This data describes a binding interaction between two proteins.

Sequence of chain A:
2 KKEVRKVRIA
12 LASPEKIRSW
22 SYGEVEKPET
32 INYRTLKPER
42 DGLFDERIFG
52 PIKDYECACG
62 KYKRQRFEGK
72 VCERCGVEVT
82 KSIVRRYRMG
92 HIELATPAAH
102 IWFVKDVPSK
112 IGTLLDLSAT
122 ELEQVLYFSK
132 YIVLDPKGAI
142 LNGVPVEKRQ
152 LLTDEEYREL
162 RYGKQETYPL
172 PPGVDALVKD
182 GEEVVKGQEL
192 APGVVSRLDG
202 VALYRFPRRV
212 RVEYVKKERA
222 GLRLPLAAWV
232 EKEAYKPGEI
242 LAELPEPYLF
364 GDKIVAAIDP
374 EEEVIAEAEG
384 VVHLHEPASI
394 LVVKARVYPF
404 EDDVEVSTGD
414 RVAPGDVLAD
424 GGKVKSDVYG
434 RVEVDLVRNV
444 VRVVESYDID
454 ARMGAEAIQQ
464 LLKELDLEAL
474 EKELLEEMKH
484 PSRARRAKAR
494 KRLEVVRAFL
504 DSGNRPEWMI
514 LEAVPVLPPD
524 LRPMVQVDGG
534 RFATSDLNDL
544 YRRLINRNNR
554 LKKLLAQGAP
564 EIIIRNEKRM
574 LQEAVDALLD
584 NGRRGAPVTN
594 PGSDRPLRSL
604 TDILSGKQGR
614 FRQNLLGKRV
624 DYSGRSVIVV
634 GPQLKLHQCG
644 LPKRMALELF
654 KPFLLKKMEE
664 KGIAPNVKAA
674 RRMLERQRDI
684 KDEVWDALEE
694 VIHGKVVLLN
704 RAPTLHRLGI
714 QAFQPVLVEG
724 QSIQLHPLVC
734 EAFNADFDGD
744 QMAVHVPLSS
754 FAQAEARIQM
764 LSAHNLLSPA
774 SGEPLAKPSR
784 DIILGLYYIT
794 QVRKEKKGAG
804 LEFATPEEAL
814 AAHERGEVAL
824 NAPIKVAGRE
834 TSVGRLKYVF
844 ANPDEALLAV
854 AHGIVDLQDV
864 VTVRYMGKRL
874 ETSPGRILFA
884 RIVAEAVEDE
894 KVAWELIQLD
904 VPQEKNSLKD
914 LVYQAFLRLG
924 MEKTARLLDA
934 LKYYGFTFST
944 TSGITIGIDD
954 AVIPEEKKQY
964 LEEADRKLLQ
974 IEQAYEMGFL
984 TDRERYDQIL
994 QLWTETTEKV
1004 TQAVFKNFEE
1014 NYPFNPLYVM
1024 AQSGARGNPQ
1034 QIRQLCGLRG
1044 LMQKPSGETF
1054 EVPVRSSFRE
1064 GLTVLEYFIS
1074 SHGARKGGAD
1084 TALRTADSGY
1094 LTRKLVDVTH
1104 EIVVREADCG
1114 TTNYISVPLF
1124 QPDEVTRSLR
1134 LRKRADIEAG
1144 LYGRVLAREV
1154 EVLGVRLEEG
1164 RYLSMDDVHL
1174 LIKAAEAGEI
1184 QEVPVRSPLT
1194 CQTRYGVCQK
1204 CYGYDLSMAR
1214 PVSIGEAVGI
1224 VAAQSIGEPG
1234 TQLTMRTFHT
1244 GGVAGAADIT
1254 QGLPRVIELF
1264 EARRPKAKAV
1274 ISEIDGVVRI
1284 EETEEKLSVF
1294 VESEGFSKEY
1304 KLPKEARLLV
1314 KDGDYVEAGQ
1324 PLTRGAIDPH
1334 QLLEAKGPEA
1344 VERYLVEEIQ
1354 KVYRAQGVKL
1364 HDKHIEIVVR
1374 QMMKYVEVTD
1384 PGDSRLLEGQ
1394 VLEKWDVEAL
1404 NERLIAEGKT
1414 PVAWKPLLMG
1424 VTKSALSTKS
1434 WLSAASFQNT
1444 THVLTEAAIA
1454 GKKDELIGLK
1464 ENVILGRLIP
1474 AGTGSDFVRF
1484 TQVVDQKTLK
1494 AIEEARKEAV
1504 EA

Sequence of chain B:
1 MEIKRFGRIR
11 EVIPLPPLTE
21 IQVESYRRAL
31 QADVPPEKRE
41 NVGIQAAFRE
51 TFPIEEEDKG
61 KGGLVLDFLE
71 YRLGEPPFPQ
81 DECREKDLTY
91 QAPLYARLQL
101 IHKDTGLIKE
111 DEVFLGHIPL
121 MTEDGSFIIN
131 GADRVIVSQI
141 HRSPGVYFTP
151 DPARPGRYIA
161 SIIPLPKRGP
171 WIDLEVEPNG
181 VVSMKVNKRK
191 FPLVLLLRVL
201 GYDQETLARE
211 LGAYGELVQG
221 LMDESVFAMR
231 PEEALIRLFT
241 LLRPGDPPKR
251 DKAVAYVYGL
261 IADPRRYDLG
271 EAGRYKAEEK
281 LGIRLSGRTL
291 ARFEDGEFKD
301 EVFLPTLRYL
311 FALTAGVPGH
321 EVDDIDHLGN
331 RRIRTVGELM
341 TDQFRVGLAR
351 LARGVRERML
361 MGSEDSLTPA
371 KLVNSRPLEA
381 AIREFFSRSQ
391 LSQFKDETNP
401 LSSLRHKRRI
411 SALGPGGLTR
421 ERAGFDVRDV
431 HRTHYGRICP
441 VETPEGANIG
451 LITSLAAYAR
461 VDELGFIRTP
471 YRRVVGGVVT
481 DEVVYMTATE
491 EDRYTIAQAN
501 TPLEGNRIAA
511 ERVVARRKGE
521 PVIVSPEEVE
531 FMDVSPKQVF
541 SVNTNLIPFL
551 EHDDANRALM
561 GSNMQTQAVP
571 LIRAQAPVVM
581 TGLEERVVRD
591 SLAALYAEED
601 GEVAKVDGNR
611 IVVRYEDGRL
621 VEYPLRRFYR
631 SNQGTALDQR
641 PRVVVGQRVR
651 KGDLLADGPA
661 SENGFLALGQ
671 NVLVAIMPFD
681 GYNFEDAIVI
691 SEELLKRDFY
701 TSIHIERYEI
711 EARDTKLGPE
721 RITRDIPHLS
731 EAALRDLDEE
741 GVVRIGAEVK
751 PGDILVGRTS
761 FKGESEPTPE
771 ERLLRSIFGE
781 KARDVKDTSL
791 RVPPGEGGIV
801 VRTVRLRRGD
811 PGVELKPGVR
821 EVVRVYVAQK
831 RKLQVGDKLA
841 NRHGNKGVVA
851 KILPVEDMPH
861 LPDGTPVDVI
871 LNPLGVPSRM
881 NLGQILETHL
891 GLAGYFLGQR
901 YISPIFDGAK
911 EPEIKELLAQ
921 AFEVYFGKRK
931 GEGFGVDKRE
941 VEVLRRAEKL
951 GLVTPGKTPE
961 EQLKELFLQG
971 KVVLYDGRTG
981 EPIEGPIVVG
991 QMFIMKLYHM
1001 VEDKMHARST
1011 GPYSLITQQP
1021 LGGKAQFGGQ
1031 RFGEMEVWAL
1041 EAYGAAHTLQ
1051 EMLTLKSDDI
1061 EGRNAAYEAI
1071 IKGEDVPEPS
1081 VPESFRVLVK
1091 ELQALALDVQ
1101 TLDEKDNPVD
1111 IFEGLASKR

Contacts between the two chains:
Residue R1096 in chain A contacts residue E1034 in chain B (closest heavy-atom distance 2.5 Å).
Residue T707 in chain A contacts residue E1036 in chain B (closest heavy-atom distance 2.8 Å).
Residue F740 in chain A contacts residue V848 in chain B (closest heavy-atom distance 2.9 Å).
Residue R1078 in chain A is in contact with residue R428 in chain B (closest heavy-atom distance 2.7 Å).
Residue Y23 in chain A is in contact with residue S1117 in chain B (closest heavy-atom distance 2.3 Å).
Residue Y23 in chain A interacts with residue L1115 in chain B (closest heavy-atom distance 2.5 Å).
Residue R710 in chain A is in contact with residue Y1043 in chain B (closest heavy-atom distance 2.8 Å).
Residue R681 in chain A contacts residue D753 in chain B (closest heavy-atom distance 2.7 Å).
Residue Y88 in chain A contacts residue E1083 in chain B (closest heavy-atom distance 2.9 Å).
Residue N768 in chain A is in contact with residue Y1043 in chain B (closest heavy-atom distance 2.8 Å).
Residue D624 in chain A interacts with residue Y1013 in chain B (closest heavy-atom distance 2.5 Å).
Residue R89 in chain A interacts with residue L1115 in chain B (closest heavy-atom distance 2.9 Å).
Residue R87 in chain A is in contact with residue Q1018 in chain B (closest heavy-atom distance 2.6 Å).
Residue R622 in chain A contacts residue R1031 in chain B (closest heavy-atom distance 2.7 Å).
Residue R87 in chain A contacts residue E1083 in chain B (closest heavy-atom distance 2.6 Å).
Residue D784 in chain A is in contact with residue N872 in chain B (closest heavy-atom distance 2.6 Å).
Residue D624 in chain A interacts with residue K1056 in chain B (closest heavy-atom distance 2.6 Å).
Residue R628 in chain A is in contact with residue H1006 in chain B (closest heavy-atom distance 2.8 Å).
Residue Q724 in chain A is in contact with residue D1003 in chain B (closest heavy-atom distance 2.5 Å).
Residue R622 in chain A is in contact with residue P1020 in chain B (closest heavy-atom distance 2.9 Å).
Residue E758 in chain A is in contact with residue T1048 in chain B (closest heavy-atom distance 2.5 Å).
Residue L618 in chain A contacts residue E1034 in chain B (closest heavy-atom distance 2.7 Å).
Residue I949 in chain A contacts residue I885 in chain B (closest heavy-atom distance 2.7 Å).
Residue M90 in chain A is in contact with residue Q1093 in chain B (closest heavy-atom distance 2.9 Å).
Residue R9 in chain A interacts with residue Q1100 in chain B (closest heavy-atom distance 2.7 Å).
Residue H1075 in chain A is in contact with residue V430 in chain B (closest heavy-atom distance 2.9 Å).
Residue Q724 in chain A contacts residue M1005 in chain B (closest heavy-atom distance 2.9 Å).
Residue D862 in chain A contacts residue K949 in chain B (closest heavy-atom distance 2.7 Å).
Residue R1062 in chain A interacts with residue H552 in chain B (closest heavy-atom distance 2.9 Å).
Residue D741 in chain A is in contact with residue K846 in chain B (closest heavy-atom distance 2.6 Å).
Residue T948 in chain A contacts residue V988 in chain B (closest heavy-atom distance 2.9 Å).
Residue S945 in chain A contacts residue E984 in chain B (closest heavy-atom distance 2.7 Å).
Residue F1061 in chain A is in contact with residue H552 in chain B (closest heavy-atom distance 2.6 Å).
Residue R622 in chain A is in contact with residue S1057 in chain B (closest heavy-atom distance 2.7 Å).
Residue K1456 in chain A interacts with residue D1106 in chain B (closest heavy-atom distance 2.6 Å).
Residue D952 in chain A interacts with residue K915 in chain B (closest heavy-atom distance 2.6 Å).
Residue D859 in chain A interacts with residue K949 in chain B (closest heavy-atom distance 2.8 Å).
Residue T948 in chain A is in contact with residue I676 in chain B (closest heavy-atom distance 2.7 Å).
Residue R65 in chain A is in contact with residue E770 in chain B (closest heavy-atom distance 2.9 Å).
Residue A11 in chain A interacts with residue D1098 in chain B (closest heavy-atom distance 2.7 Å).
Residue S942 in chain A contacts residue P678 in chain B (closest heavy-atom distance 2.8 Å).
Residue G627 in chain A contacts residue Q1030 in chain B (closest heavy-atom distance 2.6 Å).
Residue I951 in chain A is in contact with residue H889 in chain B (closest heavy-atom distance 2.8 Å).
Residue Y1070 in chain A contacts residue D553 in chain B (closest heavy-atom distance 2.6 Å).
Residue G620 in chain A is in contact with residue F1032 in chain B (closest heavy-atom distance 2.9 Å).
Residue D784 in chain A interacts with residue F684 in chain B (closest heavy-atom distance 2.8 Å).
Residue Y88 in chain A is in contact with residue R1086 in chain B (closest heavy-atom distance 2.9 Å).
Residue S753 in chain A is in contact with residue D1075 in chain B (closest heavy-atom distance 2.5 Å).
Residue G1469 in chain A is in contact with residue Q1050 in chain B (closest heavy-atom distance 2.4 Å).
Residue D624 in chain A contacts residue R1008 in chain B (closest heavy-atom distance 2.5 Å).
Residue F1071 in chain A is in contact with residue H434 in chain B (closest heavy-atom distance 2.8 Å).
Residue R1062 in chain A contacts residue E911 in chain B (closest heavy-atom distance 2.6 Å).
Residue R1078 in chain A interacts with residue P440 in chain B (closest heavy-atom distance 2.8 Å).
Residue S626 in chain A interacts with residue R1008 in chain B (closest heavy-atom distance 2.9 Å).
Residue K621 in chain A contacts residue L1053 in chain B (closest heavy-atom distance 2.8 Å).
Residue E79 in chain A is in contact with residue R1119 in chain B (closest heavy-atom distance 2.8 Å).
Residue S752 in chain A interacts with residue E1051 in chain B (closest heavy-atom distance 2.5 Å).
Residue K7 in chain A is in contact with residue L1102 in chain B (closest heavy-atom distance 2.5 Å).
Residue I606 in chain A contacts residue E1091 in chain B (closest heavy-atom distance 2.9 Å).
Residue Q680 in chain A is in contact with residue P751 in chain B (closest heavy-atom distance 2.8 Å).